This data describes a binding interaction between two proteins.

Residue-level contacts at the interface:
Residue V198 in protein 1 is in contact with residue T29 in protein 2 (closest heavy-atom distance 3.3 Å).
Residue N78 in protein 1 is in contact with residue N30 in protein 2 (closest heavy-atom distance 3.5 Å).
Residue R55 in protein 1 is in contact with residue T108 in protein 2 (closest heavy-atom distance 3.3 Å).
Residue V190 in protein 1 interacts with residue N37 in protein 2 (closest heavy-atom distance 3.4 Å).
Residue A192 in protein 1 is in contact with residue L35 in protein 2 (closest heavy-atom distance 3.5 Å).
Residue D90 in protein 1 is in contact with residue P41 in protein 2 (closest heavy-atom distance 3.1 Å).
Residue I84 in protein 1 is in contact with residue I36 in protein 2 (closest heavy-atom distance 3.3 Å).
Residue G86 in protein 1 is in contact with residue N37 in protein 2 (closest heavy-atom distance 2.5 Å).
Residue I84 in protein 1 is in contact with residue L35 in protein 2 (closest heavy-atom distance 2.7 Å).
Residue F200 in protein 1 is in contact with residue T27 in protein 2 (closest heavy-atom distance 3.3 Å).
Residue T189 in protein 1 contacts residue N37 in protein 2 (closest heavy-atom distance 3.5 Å).
Residue N197 in protein 1 interacts with residue L31 in protein 2 (closest heavy-atom distance 3.0 Å).
Residue K45 in protein 1 is in contact with residue T32 in protein 2 (closest heavy-atom distance 3.2 Å).
Residue T202 in protein 1 contacts residue L26 in protein 2 (closest heavy-atom distance 3.5 Å).
Residue I191 in protein 1 contacts residue I36 in protein 2 (closest heavy-atom distance 3.2 Å).
Residue F87 in protein 1 interacts with residue P42 in protein 2 (closest heavy-atom distance 3.4 Å).
Residue F87 in protein 1 interacts with residue P41 in protein 2 (closest heavy-atom distance 3.5 Å).
Residue F200 in protein 1 interacts with residue F28 in protein 2 (closest heavy-atom distance 2.8 Å).
Residue I82 in protein 1 is in contact with residue W34 in protein 2 (closest heavy-atom distance 3.4 Å).
Residue T193 in protein 1 interacts with residue L35 in protein 2 (closest heavy-atom distance 3.2 Å).
Residue R185 in protein 1 contacts residue A38 in protein 2 (closest heavy-atom distance 2.9 Å).
Residue V199 in protein 1 interacts with residue F28 in protein 2 (closest heavy-atom distance 3.5 Å).
Residue K188 in protein 1 is in contact with residue N37 in protein 2 (closest heavy-atom distance 3.5 Å).
Residue T88 in protein 1 is in contact with residue T39 in protein 2 (closest heavy-atom distance 3.1 Å).
Residue R55 in protein 1 is in contact with residue Y105 in protein 2 (closest heavy-atom distance 2.5 Å).
Residue I53 in protein 1 is in contact with residue Y105 in protein 2 (closest heavy-atom distance 3.5 Å).
Residue I82 in protein 1 contacts residue Y33 in protein 2 (closest heavy-atom distance 3.1 Å).
Residue P178 in protein 1 contacts residue G76 in protein 2 (closest heavy-atom distance 3.2 Å).
Residue F87 in protein 1 is in contact with residue T39 in protein 2 (closest heavy-atom distance 3.5 Å).
Residue Q195 in protein 1 is in contact with residue Y33 in protein 2 (closest heavy-atom distance 2.9 Å).
Residue I82 in protein 1 contacts residue L35 in protein 2 (closest heavy-atom distance 2.4 Å).
Residue T193 in protein 1 is in contact with residue W34 in protein 2 (closest heavy-atom distance 3.2 Å).
Residue Y77 in protein 1 interacts with residue L31 in protein 2 (closest heavy-atom distance 3.4 Å).
Residue Y194 in protein 1 interacts with residue W34 in protein 2 (closest heavy-atom distance 3.2 Å).
Residue S83 in protein 1 interacts with residue L35 in protein 2 (closest heavy-atom distance 3.1 Å).
Residue G187 in protein 1 interacts with residue A38 in protein 2 (closest heavy-atom distance 3.1 Å).
Residue V85 in protein 1 is in contact with residue N37 in protein 2 (closest heavy-atom distance 3.3 Å).
Residue Q195 in protein 1 interacts with residue T32 in protein 2 (closest heavy-atom distance 3.1 Å).
Residue R81 in protein 1 contacts residue L35 in protein 2 (closest heavy-atom distance 3.1 Å).
Residue T88 in protein 1 interacts with residue P41 in protein 2 (closest heavy-atom distance 3.5 Å).
Residue G89 in protein 1 interacts with residue Y77 in protein 2 (closest heavy-atom distance 3.5 Å).
Residue I84 in protein 1 interacts with residue W34 in protein 2 (closest heavy-atom distance 3.5 Å).
Residue S83 in protein 1 is in contact with residue N37 in protein 2 (closest heavy-atom distance 3.5 Å).
Residue V198 in protein 1 contacts residue N30 in protein 2 (closest heavy-atom distance 3.2 Å).
Residue V196 in protein 1 is in contact with residue T32 in protein 2 (closest heavy-atom distance 2.4 Å).
Residue T202 in protein 1 is in contact with residue T25 in protein 2 (closest heavy-atom distance 2.4 Å).
Residue P178 in protein 1 is in contact with residue Y71 in protein 2 (closest heavy-atom distance 3.5 Å).
Residue R185 in protein 1 interacts with residue T39 in protein 2 (closest heavy-atom distance 3.1 Å).
Residue R55 in protein 1 is in contact with residue G107 in protein 2 (closest heavy-atom distance 2.7 Å).
Residue V85 in protein 1 contacts residue T39 in protein 2 (closest heavy-atom distance 3.5 Å).
Residue V196 in protein 1 contacts residue W34 in protein 2 (closest heavy-atom distance 3.3 Å).
Residue G86 in protein 1 contacts residue A38 in protein 2 (closest heavy-atom distance 3.3 Å).
Residue T80 in protein 1 is in contact with residue Y33 in protein 2 (closest heavy-atom distance 3.3 Å).
Residue G89 in protein 1 contacts residue N78 in protein 2 (closest heavy-atom distance 3.0 Å).
Residue G89 in protein 1 interacts with residue G76 in protein 2 (closest heavy-atom distance 3.5 Å).
Residue G86 in protein 1 interacts with residue T39 in protein 2 (closest heavy-atom distance 2.9 Å).
Residue I84 in protein 1 interacts with residue N37 in protein 2 (closest heavy-atom distance 2.8 Å).
Residue K45 in protein 1 is in contact with residue N30 in protein 2 (closest heavy-atom distance 2.9 Å).
Residue F131 in protein 1 interacts with residue I36 in protein 2 (closest heavy-atom distance 3.4 Å).
Residue Q195 in protein 1 contacts residue L31 in protein 2 (closest heavy-atom distance 2.7 Å).

Sequence of protein 2:
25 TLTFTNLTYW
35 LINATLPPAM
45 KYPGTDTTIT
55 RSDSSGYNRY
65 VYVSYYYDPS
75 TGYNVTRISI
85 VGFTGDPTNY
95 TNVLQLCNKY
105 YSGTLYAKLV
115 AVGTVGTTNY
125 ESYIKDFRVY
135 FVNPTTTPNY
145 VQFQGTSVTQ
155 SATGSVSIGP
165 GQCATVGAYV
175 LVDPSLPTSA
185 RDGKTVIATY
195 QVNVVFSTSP

Sequence of protein 1:
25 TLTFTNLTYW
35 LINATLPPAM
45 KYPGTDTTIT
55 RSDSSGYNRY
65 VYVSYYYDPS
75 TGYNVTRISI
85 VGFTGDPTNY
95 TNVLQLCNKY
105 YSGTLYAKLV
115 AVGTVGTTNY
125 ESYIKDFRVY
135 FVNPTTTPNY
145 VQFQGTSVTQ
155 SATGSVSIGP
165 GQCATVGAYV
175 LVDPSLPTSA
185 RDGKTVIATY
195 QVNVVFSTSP